Residue-level contacts at the interface:
Residue L22 in chain B contacts residue V17 in chain A (closest heavy-atom distance 3.8 Å).
Residue T61 in chain B is in contact with residue A55 in chain A (closest heavy-atom distance 4.0 Å).
Residue M25 in chain B interacts with residue V17 in chain A (closest heavy-atom distance 3.1 Å).
Residue R56 in chain B is in contact with residue E52 in chain A (closest heavy-atom distance 3.5 Å).
Residue L32 in chain B interacts with residue V27 in chain A (closest heavy-atom distance 3.8 Å).
Residue Y53 in chain B interacts with residue A48 in chain A (closest heavy-atom distance 3.8 Å).
Residue L15 in chain B interacts with residue V13 in chain A (closest heavy-atom distance 3.9 Å).
Residue M29 in chain B is in contact with residue V27 in chain A (closest heavy-atom distance 3.9 Å).
Residue A57 in chain B is in contact with residue F51 in chain A (closest heavy-atom distance 3.6 Å).
Residue M39 in chain B is in contact with residue D31 in chain A (closest heavy-atom distance 3.9 Å).
Residue Q36 in chain B is in contact with residue D31 in chain A (closest heavy-atom distance 3.4 Å).
Residue E11 in chain B is in contact with residue L6 in chain A (closest heavy-atom distance 3.4 Å).
Residue D60 in chain B contacts residue A56 in chain A (closest heavy-atom distance 3.4 Å).
Residue V54 in chain B contacts residue A48 in chain A (closest heavy-atom distance 3.8 Å).
Residue N46 in chain B is in contact with residue A41 in chain A (closest heavy-atom distance 3.9 Å).
Residue A64 in chain B interacts with residue Y62 in chain A (closest heavy-atom distance 3.3 Å).
Residue A64 in chain B is in contact with residue K59 in chain A (closest heavy-atom distance 4.1 Å).
Residue I43 in chain B interacts with residue L34 in chain A (closest heavy-atom distance 3.6 Å).
Residue F26 in chain B contacts residue M20 in chain A (closest heavy-atom distance 3.8 Å).
Residue N46 in chain B interacts with residue D42 in chain A (closest heavy-atom distance 4.0 Å).
Residue L22 in chain B is in contact with residue V16 in chain A (closest heavy-atom distance 3.7 Å).
Residue M25 in chain B interacts with residue R21 in chain A (closest heavy-atom distance 4.0 Å).
Residue A50 in chain B is in contact with residue A48 in chain A (closest heavy-atom distance 4.0 Å).
Residue A50 in chain B interacts with residue Q45 in chain A (closest heavy-atom distance 3.6 Å).
Residue S18 in chain B contacts residue V13 in chain A (closest heavy-atom distance 3.8 Å).
Residue I12 in chain B contacts residue L6 in chain A (closest heavy-atom distance 3.6 Å).
Residue L15 in chain B interacts with residue Q10 in chain A (closest heavy-atom distance 3.9 Å).
Residue L22 in chain B contacts residue M20 in chain A (closest heavy-atom distance 3.9 Å).
Residue E21 in chain B is in contact with residue R21 in chain A (closest heavy-atom distance 4.1 Å).
Residue L15 in chain B is in contact with residue L6 in chain A (closest heavy-atom distance 3.5 Å).
Residue V33 in chain B contacts residue V27 in chain A (closest heavy-atom distance 4.1 Å).
Residue L32 in chain B is in contact with residue L28 in chain A (closest heavy-atom distance 3.9 Å).
Residue Y53 in chain B is in contact with residue Q45 in chain A (closest heavy-atom distance 3.4 Å).
Residue I40 in chain B contacts residue R30 in chain A (closest heavy-atom distance 3.4 Å).
Residue Y53 in chain B is in contact with residue S49 in chain A (closest heavy-atom distance 3.5 Å).
Residue D60 in chain B contacts residue K59 in chain A (closest heavy-atom distance 3.4 Å).
Residue A57 in chain B is in contact with residue E52 in chain A (closest heavy-atom distance 3.7 Å).
Residue I19 in chain B interacts with residue V13 in chain A (closest heavy-atom distance 3.9 Å).
Residue M29 in chain B interacts with residue N23 in chain A (closest heavy-atom distance 3.6 Å).
Residue M29 in chain B is in contact with residue M20 in chain A (closest heavy-atom distance 4.1 Å).
Residue M29 in chain B interacts with residue V24 in chain A (closest heavy-atom distance 3.6 Å).
Residue E11 in chain B interacts with residue Q7 in chain A (closest heavy-atom distance 2.6 Å).
Residue I40 in chain B is in contact with residue L34 in chain A (closest heavy-atom distance 3.6 Å).
Residue A57 in chain B is in contact with residue A55 in chain A (closest heavy-atom distance 3.4 Å).
Residue M39 in chain B is in contact with residue L34 in chain A (closest heavy-atom distance 3.3 Å).
Residue M39 in chain B contacts residue S35 in chain A (closest heavy-atom distance 3.1 Å).
Residue N46 in chain B contacts residue Q45 in chain A (closest heavy-atom distance 3.5 Å).
Residue I43 in chain B contacts residue L37 in chain A (closest heavy-atom distance 3.8 Å).
Residue Q36 in chain B contacts residue V27 in chain A (closest heavy-atom distance 3.1 Å).
Residue D60 in chain B is in contact with residue A55 in chain A (closest heavy-atom distance 3.6 Å).
Residue S18 in chain B interacts with residue D14 in chain A (closest heavy-atom distance 3.7 Å).
Residue I43 in chain B is in contact with residue D38 in chain A (closest heavy-atom distance 3.6 Å).
Residue M25 in chain B is in contact with residue M20 in chain A (closest heavy-atom distance 3.6 Å).
Residue R42 in chain B is in contact with residue D38 in chain A (closest heavy-atom distance 2.8 Å).
Residue Y53 in chain B is in contact with residue E52 in chain A (closest heavy-atom distance 3.4 Å).
Residue Q36 in chain B is in contact with residue R30 in chain A (closest heavy-atom distance 2.7 Å).
Residue L15 in chain B is in contact with residue T9 in chain A (closest heavy-atom distance 3.9 Å).
Residue Q36 in chain B interacts with residue L34 in chain A (closest heavy-atom distance 3.7 Å).
Residue E11 in chain B interacts with residue N3 in chain A (closest heavy-atom distance 4.0 Å).
Residue E11 in chain B is in contact with residue Q10 in chain A (closest heavy-atom distance 3.1 Å).

The following describes two proteins that form a bound complex.

Sequence of chain B:
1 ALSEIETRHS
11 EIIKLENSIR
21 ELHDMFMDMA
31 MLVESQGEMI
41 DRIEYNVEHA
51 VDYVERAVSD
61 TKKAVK

Sequence of chain A:
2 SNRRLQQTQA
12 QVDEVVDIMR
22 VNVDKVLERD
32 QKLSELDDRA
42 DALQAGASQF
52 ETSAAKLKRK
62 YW